Sequence of protein 2:
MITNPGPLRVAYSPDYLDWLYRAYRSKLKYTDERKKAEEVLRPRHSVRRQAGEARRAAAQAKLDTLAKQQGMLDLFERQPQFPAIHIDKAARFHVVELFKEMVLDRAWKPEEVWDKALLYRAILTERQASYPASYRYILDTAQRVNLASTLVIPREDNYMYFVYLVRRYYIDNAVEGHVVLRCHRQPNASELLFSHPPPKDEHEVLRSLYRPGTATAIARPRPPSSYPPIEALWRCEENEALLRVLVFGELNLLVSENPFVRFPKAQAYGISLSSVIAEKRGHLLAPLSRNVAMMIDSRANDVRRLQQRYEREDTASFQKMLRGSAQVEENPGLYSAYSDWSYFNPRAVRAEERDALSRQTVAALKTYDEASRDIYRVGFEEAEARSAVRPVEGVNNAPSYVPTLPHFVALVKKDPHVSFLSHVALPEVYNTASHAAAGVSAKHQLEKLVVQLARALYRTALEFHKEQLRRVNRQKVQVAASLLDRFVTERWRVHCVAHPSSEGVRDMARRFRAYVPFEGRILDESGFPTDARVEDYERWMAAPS

Sequence of protein 1:
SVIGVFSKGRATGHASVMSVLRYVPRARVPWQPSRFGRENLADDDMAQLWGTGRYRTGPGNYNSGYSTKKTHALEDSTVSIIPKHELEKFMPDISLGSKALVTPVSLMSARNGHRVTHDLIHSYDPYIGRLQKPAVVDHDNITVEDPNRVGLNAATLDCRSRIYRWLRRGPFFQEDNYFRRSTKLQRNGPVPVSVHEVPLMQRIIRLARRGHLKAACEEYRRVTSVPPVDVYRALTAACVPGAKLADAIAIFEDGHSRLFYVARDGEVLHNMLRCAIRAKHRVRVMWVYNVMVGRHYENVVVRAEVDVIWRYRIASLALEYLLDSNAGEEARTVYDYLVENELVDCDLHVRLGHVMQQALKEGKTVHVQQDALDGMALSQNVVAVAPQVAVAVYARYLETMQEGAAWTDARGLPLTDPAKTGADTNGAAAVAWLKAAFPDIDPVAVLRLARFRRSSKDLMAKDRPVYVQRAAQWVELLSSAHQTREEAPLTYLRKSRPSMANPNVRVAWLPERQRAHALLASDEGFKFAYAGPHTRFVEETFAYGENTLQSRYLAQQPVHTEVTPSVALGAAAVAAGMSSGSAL

This data describes a binding interaction between two proteins.

Contacts between the two chains:
Residue A519 in protein 1 contacts residue R641 in protein 2 (closest heavy-atom distance 4.1 Å).
Residue L520 in protein 1 contacts residue C627 in protein 2 (closest heavy-atom distance 3.3 Å).
Residue D524 in protein 1 interacts with residue W623 in protein 2 (closest heavy-atom distance 4.1 Å).
Residue D524 in protein 1 contacts residue R624 in protein 2 (closest heavy-atom distance 3.2 Å).
Residue A519 in protein 1 is in contact with residue C627 in protein 2 (closest heavy-atom distance 3.3 Å).
Residue A517 in protein 1 interacts with residue V628 in protein 2 (closest heavy-atom distance 4.2 Å).
Residue A519 in protein 1 is in contact with residue R637 in protein 2 (closest heavy-atom distance 4.8 Å).
Residue L521 in protein 1 contacts residue R641 in protein 2 (closest heavy-atom distance 3.4 Å).
Residue L520 in protein 1 contacts residue R624 in protein 2 (closest heavy-atom distance 3.4 Å).
Residue A519 in protein 1 contacts residue S632 in protein 2 (closest heavy-atom distance 3.7 Å).
Residue H518 in protein 1 contacts residue V628 in protein 2 (closest heavy-atom distance 4.9 Å).
Residue D524 in protein 1 is in contact with residue C627 in protein 2 (closest heavy-atom distance 3.8 Å).
Residue E525 in protein 1 interacts with residue R624 in protein 2 (closest heavy-atom distance 2.8 Å).
Residue A519 in protein 1 contacts residue V628 in protein 2 (closest heavy-atom distance 4.9 Å).